Sequence of protein 1:
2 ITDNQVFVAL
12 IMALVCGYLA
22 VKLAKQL

Sequence of protein 2:
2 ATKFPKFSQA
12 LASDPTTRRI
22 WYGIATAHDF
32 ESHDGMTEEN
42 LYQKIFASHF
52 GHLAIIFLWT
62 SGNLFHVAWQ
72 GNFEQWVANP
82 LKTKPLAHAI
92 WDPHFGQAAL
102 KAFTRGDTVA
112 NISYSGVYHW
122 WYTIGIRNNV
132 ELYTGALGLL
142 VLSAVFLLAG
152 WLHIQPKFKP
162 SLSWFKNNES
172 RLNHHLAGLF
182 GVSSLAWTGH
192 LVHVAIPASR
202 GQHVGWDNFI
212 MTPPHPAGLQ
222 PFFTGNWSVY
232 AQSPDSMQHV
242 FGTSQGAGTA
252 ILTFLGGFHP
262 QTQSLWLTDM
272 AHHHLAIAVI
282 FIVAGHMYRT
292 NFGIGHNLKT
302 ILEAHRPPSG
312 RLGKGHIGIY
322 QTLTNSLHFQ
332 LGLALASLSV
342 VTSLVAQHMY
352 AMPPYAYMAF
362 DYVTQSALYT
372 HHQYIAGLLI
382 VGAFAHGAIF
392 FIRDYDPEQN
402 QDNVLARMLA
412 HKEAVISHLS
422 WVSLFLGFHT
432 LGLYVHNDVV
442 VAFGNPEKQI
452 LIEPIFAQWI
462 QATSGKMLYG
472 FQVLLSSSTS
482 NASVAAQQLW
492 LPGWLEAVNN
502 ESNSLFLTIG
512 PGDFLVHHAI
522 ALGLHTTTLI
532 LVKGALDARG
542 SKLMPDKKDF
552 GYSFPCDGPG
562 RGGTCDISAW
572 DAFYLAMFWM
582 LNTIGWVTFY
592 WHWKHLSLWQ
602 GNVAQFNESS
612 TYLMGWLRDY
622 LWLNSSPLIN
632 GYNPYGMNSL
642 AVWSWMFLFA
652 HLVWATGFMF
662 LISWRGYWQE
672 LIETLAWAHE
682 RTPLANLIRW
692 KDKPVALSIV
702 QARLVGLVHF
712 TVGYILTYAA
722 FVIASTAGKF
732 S

Contacts between the two chains:
Residue L138 in protein 2 contacts residue A10 in protein 1 (closest heavy-atom distance 3.8 Å).
Residue Q156 in protein 2 contacts residue Q27 in protein 1 (closest heavy-atom distance 2.6 Å).
Residue W152 in protein 2 interacts with residue K23 in protein 1 (closest heavy-atom distance 3.5 Å).
Residue I155 in protein 2 contacts residue Q27 in protein 1 (closest heavy-atom distance 3.4 Å).
Residue L148 in protein 2 is in contact with residue L20 in protein 1 (closest heavy-atom distance 4.0 Å).
Residue L141 in protein 2 interacts with residue C17 in protein 1 (closest heavy-atom distance 4.8 Å).
Residue F66 in protein 2 is in contact with residue A10 in protein 1 (closest heavy-atom distance 3.6 Å).
Residue L148 in protein 2 is in contact with residue A21 in protein 1 (closest heavy-atom distance 3.6 Å).
Residue L141 in protein 2 contacts residue M13 in protein 1 (closest heavy-atom distance 3.9 Å).
Residue W70 in protein 2 is in contact with residue T3 in protein 1 (closest heavy-atom distance 4.4 Å).
Residue K45 in protein 2 interacts with residue L28 in protein 1 (closest heavy-atom distance 4.1 Å).
Residue W70 in protein 2 interacts with residue I2 in protein 1 (closest heavy-atom distance 4.1 Å).
Residue S49 in protein 2 contacts residue L28 in protein 1 (closest heavy-atom distance 4.4 Å).
Residue L59 in protein 2 is in contact with residue C17 in protein 1 (closest heavy-atom distance 3.8 Å).
Residue L141 in protein 2 interacts with residue A14 in protein 1 (closest heavy-atom distance 3.8 Å).
Residue Y134 in protein 2 is in contact with residue Q6 in protein 1 (closest heavy-atom distance 3.2 Å).
Residue Y134 in protein 2 interacts with residue T3 in protein 1 (closest heavy-atom distance 4.0 Å).
Residue L148 in protein 2 interacts with residue L24 in protein 1 (closest heavy-atom distance 3.8 Å).
Residue Y134 in protein 2 interacts with residue V7 in protein 1 (closest heavy-atom distance 4.2 Å).
Residue G52 in protein 2 contacts residue L24 in protein 1 (closest heavy-atom distance 4.5 Å).
Residue V131 in protein 2 interacts with residue Q6 in protein 1 (closest heavy-atom distance 5.0 Å).
Residue A48 in protein 2 interacts with residue L24 in protein 1 (closest heavy-atom distance 4.5 Å).
Residue L149 in protein 2 is in contact with residue L20 in protein 1 (closest heavy-atom distance 3.7 Å).
Residue G151 in protein 2 is in contact with residue L24 in protein 1 (closest heavy-atom distance 3.7 Å).
Residue W152 in protein 2 interacts with residue Q27 in protein 1 (closest heavy-atom distance 3.1 Å).
Residue W152 in protein 2 is in contact with residue L24 in protein 1 (closest heavy-atom distance 4.1 Å).
Residue A69 in protein 2 contacts residue I2 in protein 1 (closest heavy-atom distance 3.8 Å).
Residue A48 in protein 2 interacts with residue L28 in protein 1 (closest heavy-atom distance 3.9 Å).
Residue N130 in protein 2 interacts with residue I2 in protein 1 (closest heavy-atom distance 4.3 Å).
Residue L148 in protein 2 contacts residue C17 in protein 1 (closest heavy-atom distance 3.3 Å).
Residue L138 in protein 2 interacts with residue V9 in protein 1 (closest heavy-atom distance 4.1 Å).
Residue I155 in protein 2 interacts with residue L28 in protein 1 (closest heavy-atom distance 3.8 Å).
Residue G151 in protein 2 contacts residue L28 in protein 1 (closest heavy-atom distance 4.5 Å).
Residue V142 in protein 2 interacts with residue M13 in protein 1 (closest heavy-atom distance 4.6 Å).
Residue L141 in protein 2 is in contact with residue A10 in protein 1 (closest heavy-atom distance 3.4 Å).
Residue E75 in protein 2 is in contact with residue I2 in protein 1 (closest heavy-atom distance 4.7 Å).
Residue L138 in protein 2 is in contact with residue M13 in protein 1 (closest heavy-atom distance 3.7 Å).
Residue L138 in protein 2 interacts with residue Q6 in protein 1 (closest heavy-atom distance 4.7 Å).
Residue S144 in protein 2 is in contact with residue C17 in protein 1 (closest heavy-atom distance 3.6 Å).
Residue A145 in protein 2 interacts with residue C17 in protein 1 (closest heavy-atom distance 4.2 Å).
Residue W70 in protein 2 is in contact with residue V7 in protein 1 (closest heavy-atom distance 3.5 Å).
Residue F66 in protein 2 contacts residue V7 in protein 1 (closest heavy-atom distance 3.6 Å).
Residue A145 in protein 2 interacts with residue L20 in protein 1 (closest heavy-atom distance 3.3 Å).
Residue Y134 in protein 2 is in contact with residue I2 in protein 1 (closest heavy-atom distance 2.5 Å).

This data describes a binding interaction between two proteins.